Sequence of chain B:
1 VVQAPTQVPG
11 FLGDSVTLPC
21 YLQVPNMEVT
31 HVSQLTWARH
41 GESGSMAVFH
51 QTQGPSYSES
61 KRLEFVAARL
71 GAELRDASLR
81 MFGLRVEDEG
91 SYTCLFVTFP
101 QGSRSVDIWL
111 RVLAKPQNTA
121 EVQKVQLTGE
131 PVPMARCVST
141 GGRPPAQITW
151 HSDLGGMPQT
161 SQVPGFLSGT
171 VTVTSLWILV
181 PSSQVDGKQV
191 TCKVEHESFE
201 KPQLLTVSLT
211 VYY

This data describes a binding interaction between two proteins.

Sequence of chain A:
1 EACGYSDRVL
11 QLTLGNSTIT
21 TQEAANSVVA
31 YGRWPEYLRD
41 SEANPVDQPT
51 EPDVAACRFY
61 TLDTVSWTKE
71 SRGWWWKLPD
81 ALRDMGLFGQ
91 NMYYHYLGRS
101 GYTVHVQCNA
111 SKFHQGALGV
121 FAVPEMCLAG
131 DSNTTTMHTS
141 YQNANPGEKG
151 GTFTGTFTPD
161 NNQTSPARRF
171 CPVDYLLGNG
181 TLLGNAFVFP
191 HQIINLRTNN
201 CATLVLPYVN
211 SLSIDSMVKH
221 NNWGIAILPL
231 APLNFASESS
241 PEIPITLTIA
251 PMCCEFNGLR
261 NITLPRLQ

Contacts between the two chains:
Residue T135 in chain A is in contact with residue A72 in chain B (closest heavy-atom distance 4.4 Å).
Residue T136 in chain A contacts residue Q53 in chain B (closest heavy-atom distance 4.4 Å).
Residue M137 in chain A interacts with residue Q53 in chain B (closest heavy-atom distance 3.9 Å).
Residue H138 in chain A interacts with residue R69 in chain B (closest heavy-atom distance 4.2 Å).
Residue T135 in chain A is in contact with residue G71 in chain B (closest heavy-atom distance 3.5 Å).
Residue H138 in chain A interacts with residue L70 in chain B (closest heavy-atom distance 2.5 Å).
Residue R168 in chain A is in contact with residue L70 in chain B (closest heavy-atom distance 3.3 Å).
Residue H138 in chain A interacts with residue G71 in chain B (closest heavy-atom distance 3.2 Å).
Residue T136 in chain A is in contact with residue L70 in chain B (closest heavy-atom distance 4.9 Å).